Sequence of the second protein:
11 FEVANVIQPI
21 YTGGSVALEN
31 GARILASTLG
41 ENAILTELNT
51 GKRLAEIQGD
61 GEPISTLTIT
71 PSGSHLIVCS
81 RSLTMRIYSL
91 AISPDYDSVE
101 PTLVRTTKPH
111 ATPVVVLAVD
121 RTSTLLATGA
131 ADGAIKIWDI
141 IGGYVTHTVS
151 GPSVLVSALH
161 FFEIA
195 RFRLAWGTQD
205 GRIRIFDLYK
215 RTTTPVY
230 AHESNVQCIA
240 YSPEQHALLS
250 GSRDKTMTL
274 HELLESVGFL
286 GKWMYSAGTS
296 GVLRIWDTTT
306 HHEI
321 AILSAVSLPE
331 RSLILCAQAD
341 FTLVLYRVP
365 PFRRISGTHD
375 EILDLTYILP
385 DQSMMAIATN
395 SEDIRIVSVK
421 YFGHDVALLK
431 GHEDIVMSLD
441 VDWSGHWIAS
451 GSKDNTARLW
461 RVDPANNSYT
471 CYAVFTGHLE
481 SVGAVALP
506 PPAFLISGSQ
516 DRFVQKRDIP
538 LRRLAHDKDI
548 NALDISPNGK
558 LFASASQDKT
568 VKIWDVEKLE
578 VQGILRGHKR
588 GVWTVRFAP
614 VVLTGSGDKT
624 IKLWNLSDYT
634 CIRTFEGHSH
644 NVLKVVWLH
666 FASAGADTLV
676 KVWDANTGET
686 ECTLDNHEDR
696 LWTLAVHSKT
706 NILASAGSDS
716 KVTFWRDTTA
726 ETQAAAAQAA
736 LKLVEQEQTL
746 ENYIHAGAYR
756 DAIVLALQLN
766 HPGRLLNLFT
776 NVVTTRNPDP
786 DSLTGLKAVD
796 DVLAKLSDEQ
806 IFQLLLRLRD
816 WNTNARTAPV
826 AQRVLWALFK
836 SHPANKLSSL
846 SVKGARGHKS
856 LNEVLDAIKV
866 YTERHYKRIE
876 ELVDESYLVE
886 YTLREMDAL

Contacts between the two chains:
Residue D582 in the first protein is in contact with residue D253 in the second protein (closest heavy-atom distance 4.7 Å).

These two protein chains interact to form a complex.

Sequence of the first protein:
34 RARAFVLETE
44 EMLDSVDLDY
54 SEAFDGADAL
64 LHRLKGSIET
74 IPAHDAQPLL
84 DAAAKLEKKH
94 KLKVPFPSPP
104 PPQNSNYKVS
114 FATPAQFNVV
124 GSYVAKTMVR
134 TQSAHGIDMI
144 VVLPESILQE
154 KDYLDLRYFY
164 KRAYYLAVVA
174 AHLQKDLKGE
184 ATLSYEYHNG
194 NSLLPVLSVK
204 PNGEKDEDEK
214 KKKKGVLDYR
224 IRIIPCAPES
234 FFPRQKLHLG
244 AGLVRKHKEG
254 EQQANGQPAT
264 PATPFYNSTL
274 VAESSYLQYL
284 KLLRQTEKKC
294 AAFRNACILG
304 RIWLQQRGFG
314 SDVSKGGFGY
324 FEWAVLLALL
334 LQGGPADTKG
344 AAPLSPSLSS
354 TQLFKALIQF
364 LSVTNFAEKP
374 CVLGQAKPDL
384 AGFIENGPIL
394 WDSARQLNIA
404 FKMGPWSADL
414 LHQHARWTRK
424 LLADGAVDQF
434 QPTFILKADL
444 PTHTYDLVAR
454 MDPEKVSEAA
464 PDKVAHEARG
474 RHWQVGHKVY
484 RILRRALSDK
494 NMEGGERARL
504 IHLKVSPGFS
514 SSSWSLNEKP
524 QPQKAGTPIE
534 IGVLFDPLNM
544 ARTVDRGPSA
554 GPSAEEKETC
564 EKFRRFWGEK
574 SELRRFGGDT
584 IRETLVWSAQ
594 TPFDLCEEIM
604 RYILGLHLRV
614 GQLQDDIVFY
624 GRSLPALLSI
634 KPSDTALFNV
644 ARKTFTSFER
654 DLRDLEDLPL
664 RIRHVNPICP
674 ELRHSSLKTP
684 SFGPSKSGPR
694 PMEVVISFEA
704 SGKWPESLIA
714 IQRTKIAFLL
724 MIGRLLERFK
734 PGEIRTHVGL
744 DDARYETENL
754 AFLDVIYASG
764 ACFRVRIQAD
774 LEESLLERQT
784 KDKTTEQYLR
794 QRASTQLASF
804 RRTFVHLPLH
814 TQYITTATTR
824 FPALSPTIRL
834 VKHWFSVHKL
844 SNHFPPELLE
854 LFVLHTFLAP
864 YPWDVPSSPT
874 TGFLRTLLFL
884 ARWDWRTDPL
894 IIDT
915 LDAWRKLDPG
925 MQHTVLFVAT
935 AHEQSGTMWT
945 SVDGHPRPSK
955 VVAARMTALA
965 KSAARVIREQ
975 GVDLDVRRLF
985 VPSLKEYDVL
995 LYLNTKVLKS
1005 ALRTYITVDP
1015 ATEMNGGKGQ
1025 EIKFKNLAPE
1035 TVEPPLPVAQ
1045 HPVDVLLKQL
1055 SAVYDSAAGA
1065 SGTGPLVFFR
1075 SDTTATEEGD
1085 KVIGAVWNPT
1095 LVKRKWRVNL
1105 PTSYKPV